Sequence of the first protein:
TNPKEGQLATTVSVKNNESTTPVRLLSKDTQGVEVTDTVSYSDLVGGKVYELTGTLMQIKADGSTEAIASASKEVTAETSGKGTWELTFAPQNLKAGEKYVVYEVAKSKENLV

These two protein chains interact to form a complex.

Sequence of the second protein:
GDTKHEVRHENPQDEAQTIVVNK

Residue-level contacts at the interface:
Residue A111 in the first protein contacts residue H5 in the second protein (closest heavy-atom distance 3.3 Å).
Residue T26 in the first protein contacts residue E15 in the second protein (closest heavy-atom distance 3.4 Å).
Residue E103 in the first protein is in contact with residue V21 in the second protein (closest heavy-atom distance 3.0 Å).
Residue A111 in the first protein is in contact with residue E6 in the second protein (closest heavy-atom distance 3.3 Å).
Residue D42 in the first protein contacts residue Q17 in the second protein (closest heavy-atom distance 2.6 Å).
Residue Y108 in the first protein is in contact with residue P12 in the second protein (closest heavy-atom distance 3.3 Å).
Residue G11 in the first protein is in contact with residue V7 in the second protein (closest heavy-atom distance 3.4 Å).
Residue V28 in the first protein is in contact with residue V20 in the second protein (closest heavy-atom distance 2.8 Å).
Residue V110 in the first protein contacts residue E10 in the second protein (closest heavy-atom distance 3.5 Å).
Residue Y55 in the first protein interacts with residue H5 in the second protein (closest heavy-atom distance 2.8 Å).
Residue K114 in the first protein contacts residue K4 in the second protein (closest heavy-atom distance 3.4 Å).
Residue K112 in the first protein contacts residue H5 in the second protein (closest heavy-atom distance 3.3 Å).
Residue V118 in the first protein contacts residue D2 in the second protein (closest heavy-atom distance 3.4 Å).
Residue A101 in the first protein contacts residue N22 in the second protein (closest heavy-atom distance 3.5 Å).
Residue S113 in the first protein is in contact with residue H5 in the second protein (closest heavy-atom distance 2.9 Å).
Residue V110 in the first protein contacts residue V7 in the second protein (closest heavy-atom distance 3.5 Å).
Residue V107 in the first protein contacts residue Q17 in the second protein (closest heavy-atom distance 3.0 Å).
Residue L30 in the first protein contacts residue V21 in the second protein (closest heavy-atom distance 3.5 Å).
Residue V17 in the first protein contacts residue A16 in the second protein (closest heavy-atom distance 2.8 Å).
Residue V106 in the first protein interacts with residue N11 in the second protein (closest heavy-atom distance 3.6 Å).
Residue N116 in the first protein interacts with residue D2 in the second protein (closest heavy-atom distance 3.4 Å).
Residue G102 in the first protein contacts residue N22 in the second protein (closest heavy-atom distance 2.9 Å).
Residue T16 in the first protein interacts with residue A16 in the second protein (closest heavy-atom distance 3.5 Å).
Residue L30 in the first protein contacts residue V20 in the second protein (closest heavy-atom distance 3.0 Å).
Residue R29 in the first protein contacts residue V20 in the second protein (closest heavy-atom distance 3.3 Å).
Residue G102 in the first protein contacts residue V21 in the second protein (closest heavy-atom distance 3.0 Å).
Residue Q12 in the first protein contacts residue V7 in the second protein (closest heavy-atom distance 3.6 Å).
Residue N116 in the first protein contacts residue T3 in the second protein (closest heavy-atom distance 3.1 Å).
Residue P27 in the first protein contacts residue T18 in the second protein (closest heavy-atom distance 3.5 Å).
Residue E109 in the first protein interacts with residue R8 in the second protein (closest heavy-atom distance 3.4 Å).
Residue L49 in the first protein is in contact with residue V7 in the second protein (closest heavy-atom distance 3.6 Å).
Residue Y108 in the first protein interacts with residue H9 in the second protein (closest heavy-atom distance 3.5 Å).
Residue V28 in the first protein contacts residue T18 in the second protein (closest heavy-atom distance 3.1 Å).
Residue Y105 in the first protein is in contact with residue I19 in the second protein (closest heavy-atom distance 2.7 Å).
Residue S32 in the first protein is in contact with residue K23 in the second protein (closest heavy-atom distance 3.2 Å).
Residue V118 in the first protein is in contact with residue G1 in the second protein (closest heavy-atom distance 3.3 Å).
Residue E109 in the first protein interacts with residue H9 in the second protein (closest heavy-atom distance 2.7 Å).
Residue L30 in the first protein interacts with residue N22 in the second protein (closest heavy-atom distance 3.0 Å).
Residue I64 in the first protein is in contact with residue P12 in the second protein (closest heavy-atom distance 3.1 Å).
Residue K100 in the first protein is in contact with residue V21 in the second protein (closest heavy-atom distance 3.5 Å).
Residue L13 in the first protein interacts with residue H9 in the second protein (closest heavy-atom distance 3.1 Å).
Residue T16 in the first protein is in contact with residue Q17 in the second protein (closest heavy-atom distance 3.6 Å).
Residue K104 in the first protein is in contact with residue I19 in the second protein (closest heavy-atom distance 3.4 Å).
Residue V17 in the first protein is in contact with residue Q17 in the second protein (closest heavy-atom distance 3.5 Å).
Residue T15 in the first protein contacts residue A16 in the second protein (closest heavy-atom distance 3.4 Å).
Residue Y105 in the first protein interacts with residue T18 in the second protein (closest heavy-atom distance 3.1 Å).
Residue V28 in the first protein is in contact with residue I19 in the second protein (closest heavy-atom distance 3.4 Å).
Residue P27 in the first protein is in contact with residue E15 in the second protein (closest heavy-atom distance 3.3 Å).
Residue T15 in the first protein contacts residue Q17 in the second protein (closest heavy-atom distance 1.3 Å).
Residue A111 in the first protein interacts with residue V7 in the second protein (closest heavy-atom distance 2.8 Å).
Residue V118 in the first protein is in contact with residue T3 in the second protein (closest heavy-atom distance 3.2 Å).
Residue V17 in the first protein contacts residue T18 in the second protein (closest heavy-atom distance 3.4 Å).
Residue E10 in the first protein is in contact with residue H5 in the second protein (closest heavy-atom distance 2.7 Å).
Residue K112 in the first protein contacts residue E6 in the second protein (closest heavy-atom distance 3.6 Å).
Residue T35 in the first protein is in contact with residue V21 in the second protein (closest heavy-atom distance 3.3 Å).
Residue L117 in the first protein contacts residue T3 in the second protein (closest heavy-atom distance 3.0 Å).
Residue Y108 in the first protein is in contact with residue E10 in the second protein (closest heavy-atom distance 3.6 Å).
Residue S113 in the first protein interacts with residue K4 in the second protein (closest heavy-atom distance 3.2 Å).
Residue V106 in the first protein is in contact with residue Q17 in the second protein (closest heavy-atom distance 3.2 Å).
Residue L13 in the first protein is in contact with residue V7 in the second protein (closest heavy-atom distance 3.3 Å).